Sequence of the second protein:
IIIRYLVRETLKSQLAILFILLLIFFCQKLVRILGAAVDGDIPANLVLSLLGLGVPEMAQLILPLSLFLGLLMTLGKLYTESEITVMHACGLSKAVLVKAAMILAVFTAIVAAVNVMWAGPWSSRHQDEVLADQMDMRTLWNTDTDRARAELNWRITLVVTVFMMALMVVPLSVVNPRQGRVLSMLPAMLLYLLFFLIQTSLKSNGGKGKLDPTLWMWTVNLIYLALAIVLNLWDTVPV

Interface contacts:
Residue P301 in the second protein contacts residue V8 in the first protein (closest heavy-atom distance 4.6 Å).
Residue L307 in the second protein is in contact with residue V16 in the first protein (closest heavy-atom distance 4.0 Å).
Residue S315 in the second protein is in contact with residue N23 in the first protein (closest heavy-atom distance 3.9 Å).
Residue L305 in the second protein is in contact with residue L12 in the first protein (closest heavy-atom distance 3.8 Å).
Residue Q293 in the second protein is in contact with residue S2 in the first protein (closest heavy-atom distance 5.0 Å).
Residue L300 in the second protein is in contact with residue I9 in the first protein (closest heavy-atom distance 4.1 Å).
Residue L311 in the second protein is in contact with residue V16 in the first protein (closest heavy-atom distance 3.8 Å).
Residue L304 in the second protein contacts residue L12 in the first protein (closest heavy-atom distance 4.0 Å).
Residue Q293 in the second protein interacts with residue M1 in the first protein (closest heavy-atom distance 3.4 Å).
Residue L297 in the second protein interacts with residue M1 in the first protein (closest heavy-atom distance 3.9 Å).
Residue P301 in the second protein contacts residue L12 in the first protein (closest heavy-atom distance 4.0 Å).
Residue L304 in the second protein contacts residue S13 in the first protein (closest heavy-atom distance 3.7 Å).
Residue L311 in the second protein interacts with residue N23 in the first protein (closest heavy-atom distance 3.6 Å).
Residue L304 in the second protein is in contact with residue I9 in the first protein (closest heavy-atom distance 4.0 Å).
Residue L311 in the second protein is in contact with residue I20 in the first protein (closest heavy-atom distance 3.7 Å).
Residue L297 in the second protein interacts with residue I9 in the first protein (closest heavy-atom distance 4.8 Å).
Residue T314 in the second protein contacts residue N23 in the first protein (closest heavy-atom distance 4.1 Å).
Residue L308 in the second protein interacts with residue A15 in the first protein (closest heavy-atom distance 3.7 Å).
Residue L308 in the second protein is in contact with residue V16 in the first protein (closest heavy-atom distance 4.1 Å).
Residue S298 in the second protein interacts with residue R5 in the first protein (closest heavy-atom distance 3.6 Å).
Residue L304 in the second protein is in contact with residue V16 in the first protein (closest heavy-atom distance 3.9 Å).
Residue L297 in the second protein contacts residue R5 in the first protein (closest heavy-atom distance 4.5 Å).
Residue L311 in the second protein contacts residue M19 in the first protein (closest heavy-atom distance 3.8 Å).
Residue P301 in the second protein interacts with residue R5 in the first protein (closest heavy-atom distance 3.5 Å).
Residue R292 in the second protein interacts with residue M1 in the first protein (closest heavy-atom distance 4.5 Å).
Residue V288 in the second protein contacts residue R5 in the first protein (closest heavy-atom distance 4.8 Å).
Residue L308 in the second protein interacts with residue L12 in the first protein (closest heavy-atom distance 4.0 Å).
Residue I312 in the second protein is in contact with residue M19 in the first protein (closest heavy-atom distance 4.2 Å).
Residue S315 in the second protein contacts residue M19 in the first protein (closest heavy-atom distance 4.5 Å).
Residue Q293 in the second protein is in contact with residue R5 in the first protein (closest heavy-atom distance 3.7 Å).
Residue S315 in the second protein interacts with residue I22 in the first protein (closest heavy-atom distance 4.2 Å).
Residue P301 in the second protein is in contact with residue I9 in the first protein (closest heavy-atom distance 4.0 Å).
Residue L308 in the second protein contacts residue M19 in the first protein (closest heavy-atom distance 3.9 Å).

Sequence of the first protein:
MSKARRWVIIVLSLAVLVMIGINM

This data describes a binding interaction between two proteins.